Contacts between the two chains:
Residue V98 in the second protein contacts residue T162 in the first protein (closest heavy-atom distance 3.8 Å).
Residue Y62 in the second protein interacts with residue L164 in the first protein (closest heavy-atom distance 2.9 Å).
Residue V98 in the second protein interacts with residue L164 in the first protein (closest heavy-atom distance 3.2 Å).
Residue C99 in the second protein interacts with residue S163 in the first protein (closest heavy-atom distance 5.0 Å).
Residue E100 in the second protein contacts residue E160 in the first protein (closest heavy-atom distance 2.5 Å).
Residue C99 in the second protein is in contact with residue N161 in the first protein (closest heavy-atom distance 4.4 Å).
Residue E100 in the second protein interacts with residue N161 in the first protein (closest heavy-atom distance 4.6 Å).
Residue V98 in the second protein interacts with residue S163 in the first protein (closest heavy-atom distance 3.3 Å).
Residue E100 in the second protein interacts with residue T162 in the first protein (closest heavy-atom distance 4.5 Å).
Residue Y62 in the second protein contacts residue S163 in the first protein (closest heavy-atom distance 4.8 Å).
Residue A63 in the second protein is in contact with residue L164 in the first protein (closest heavy-atom distance 3.9 Å).
Residue C99 in the second protein interacts with residue T162 in the first protein (closest heavy-atom distance 3.6 Å).
Residue S64 in the second protein is in contact with residue G159 in the first protein (closest heavy-atom distance 4.5 Å).
Residue L101 in the second protein is in contact with residue E160 in the first protein (closest heavy-atom distance 3.8 Å).
Residue C99 in the second protein contacts residue E160 in the first protein (closest heavy-atom distance 3.4 Å).

Sequence of the second protein:
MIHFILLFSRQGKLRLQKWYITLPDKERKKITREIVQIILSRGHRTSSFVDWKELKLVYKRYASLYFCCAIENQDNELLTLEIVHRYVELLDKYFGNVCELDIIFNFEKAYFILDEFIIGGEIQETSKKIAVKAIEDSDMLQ

The following describes two proteins that form a bound complex.

Sequence of the first protein:
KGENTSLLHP